The following describes two proteins that form a bound complex.

Sequence of the first protein:
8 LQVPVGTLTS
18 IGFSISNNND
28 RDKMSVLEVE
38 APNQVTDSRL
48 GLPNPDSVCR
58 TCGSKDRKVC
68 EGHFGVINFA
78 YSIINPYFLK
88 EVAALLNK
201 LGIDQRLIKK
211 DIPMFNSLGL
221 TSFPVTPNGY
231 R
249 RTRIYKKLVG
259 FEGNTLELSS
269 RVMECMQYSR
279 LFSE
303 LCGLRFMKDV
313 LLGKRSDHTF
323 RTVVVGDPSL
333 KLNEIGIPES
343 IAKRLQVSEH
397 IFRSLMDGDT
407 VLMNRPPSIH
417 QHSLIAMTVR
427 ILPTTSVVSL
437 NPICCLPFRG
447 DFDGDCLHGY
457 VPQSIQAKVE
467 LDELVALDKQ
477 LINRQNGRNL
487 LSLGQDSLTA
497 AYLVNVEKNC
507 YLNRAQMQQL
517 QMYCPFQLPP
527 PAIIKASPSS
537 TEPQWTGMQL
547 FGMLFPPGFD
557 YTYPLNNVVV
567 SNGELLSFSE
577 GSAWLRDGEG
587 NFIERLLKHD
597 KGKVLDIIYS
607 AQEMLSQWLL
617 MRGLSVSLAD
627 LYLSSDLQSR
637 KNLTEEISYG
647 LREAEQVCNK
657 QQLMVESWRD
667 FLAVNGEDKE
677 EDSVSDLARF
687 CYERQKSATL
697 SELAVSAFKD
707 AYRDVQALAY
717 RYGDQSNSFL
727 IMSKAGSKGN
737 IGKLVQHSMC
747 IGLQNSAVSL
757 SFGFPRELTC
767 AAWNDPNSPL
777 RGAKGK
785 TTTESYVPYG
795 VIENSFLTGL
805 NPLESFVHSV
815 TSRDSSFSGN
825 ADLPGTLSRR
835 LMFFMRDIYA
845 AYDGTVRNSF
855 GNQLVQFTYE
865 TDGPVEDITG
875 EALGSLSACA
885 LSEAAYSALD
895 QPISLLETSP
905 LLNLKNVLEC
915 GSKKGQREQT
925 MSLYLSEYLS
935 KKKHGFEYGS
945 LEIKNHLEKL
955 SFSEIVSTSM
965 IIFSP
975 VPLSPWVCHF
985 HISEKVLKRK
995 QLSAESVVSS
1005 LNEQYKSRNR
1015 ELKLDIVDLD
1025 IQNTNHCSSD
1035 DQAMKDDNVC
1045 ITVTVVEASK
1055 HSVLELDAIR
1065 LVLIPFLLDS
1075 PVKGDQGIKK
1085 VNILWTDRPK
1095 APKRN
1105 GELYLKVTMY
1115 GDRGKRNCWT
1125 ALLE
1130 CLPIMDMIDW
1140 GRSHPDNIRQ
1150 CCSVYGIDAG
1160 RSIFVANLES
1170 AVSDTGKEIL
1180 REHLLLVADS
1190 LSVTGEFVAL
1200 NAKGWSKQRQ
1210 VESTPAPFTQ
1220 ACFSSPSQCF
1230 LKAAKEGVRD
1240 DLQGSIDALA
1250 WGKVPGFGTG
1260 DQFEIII

Sequence of the second protein:
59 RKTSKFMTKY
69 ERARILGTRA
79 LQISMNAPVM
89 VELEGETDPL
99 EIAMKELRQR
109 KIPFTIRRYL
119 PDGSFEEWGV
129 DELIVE

Interface contacts:
Residue Y846 in the first protein interacts with residue T61 in the second protein (closest heavy-atom distance 4.3 Å).
Residue E1263 in the first protein interacts with residue E69 in the second protein (closest heavy-atom distance 3.8 Å).
Residue Q1261 in the first protein interacts with residue Y117 in the second protein (closest heavy-atom distance 4.2 Å).
Residue T1258 in the first protein contacts residue R72 in the second protein (closest heavy-atom distance 3.7 Å).
Residue I1266 in the first protein contacts residue T113 in the second protein (closest heavy-atom distance 4.3 Å).
Residue L470 in the first protein is in contact with residue Y68 in the second protein (closest heavy-atom distance 3.7 Å).
Residue E1263 in the first protein contacts residue T113 in the second protein (closest heavy-atom distance 3.4 Å).
Residue D1260 in the first protein is in contact with residue R115 in the second protein (closest heavy-atom distance 4.2 Å).
Residue E1263 in the first protein interacts with residue I73 in the second protein (closest heavy-atom distance 3.6 Å).
Residue I1265 in the first protein interacts with residue R115 in the second protein (closest heavy-atom distance 3.9 Å).
Residue Y846 in the first protein contacts residue Y117 in the second protein (closest heavy-atom distance 3.3 Å).
Residue I1266 in the first protein contacts residue P111 in the second protein (closest heavy-atom distance 4.0 Å).
Residue V465 in the first protein contacts residue A71 in the second protein (closest heavy-atom distance 4.0 Å).
Residue H352 in the first protein is in contact with residue M83 in the second protein (closest heavy-atom distance 3.6 Å).
Residue G1259 in the first protein contacts residue R72 in the second protein (closest heavy-atom distance 3.9 Å).
Residue V465 in the first protein interacts with residue L98 in the second protein (closest heavy-atom distance 3.8 Å).
Residue Q462 in the first protein is in contact with residue G75 in the second protein (closest heavy-atom distance 4.0 Å).
Residue E469 in the first protein interacts with residue R70 in the second protein (closest heavy-atom distance 3.1 Å).
Residue Q462 in the first protein interacts with residue T76 in the second protein (closest heavy-atom distance 4.4 Å).
Residue I461 in the first protein interacts with residue L79 in the second protein (closest heavy-atom distance 4.0 Å).
Residue L470 in the first protein is in contact with residue A71 in the second protein (closest heavy-atom distance 4.2 Å).
Residue G874 in the first protein contacts residue Y68 in the second protein (closest heavy-atom distance 3.5 Å).
Residue E1263 in the first protein contacts residue R72 in the second protein (closest heavy-atom distance 3.3 Å).
Residue I461 in the first protein contacts residue S82 in the second protein (closest heavy-atom distance 3.4 Å).
Residue Q462 in the first protein interacts with residue L79 in the second protein (closest heavy-atom distance 4.2 Å).
Residue Y843 in the first protein is in contact with residue P119 in the second protein (closest heavy-atom distance 4.2 Å).
Residue Q1261 in the first protein is in contact with residue R72 in the second protein (closest heavy-atom distance 2.9 Å).
Residue Q462 in the first protein interacts with residue R72 in the second protein (closest heavy-atom distance 4.4 Å).
Residue E1263 in the first protein contacts residue I114 in the second protein (closest heavy-atom distance 4.0 Å).
Residue E875 in the first protein contacts residue Y68 in the second protein (closest heavy-atom distance 3.4 Å).
Residue H352 in the first protein contacts residue S82 in the second protein (closest heavy-atom distance 4.1 Å).
Residue F1262 in the first protein interacts with residue Y117 in the second protein (closest heavy-atom distance 4.0 Å).
Residue V465 in the first protein is in contact with residue A78 in the second protein (closest heavy-atom distance 3.8 Å).
Residue D1260 in the first protein is in contact with residue R116 in the second protein (closest heavy-atom distance 4.2 Å).
Residue Y846 in the first protein contacts residue R116 in the second protein (closest heavy-atom distance 3.7 Å).
Residue T873 in the first protein interacts with residue T66 in the second protein (closest heavy-atom distance 3.8 Å).
Residue Q1261 in the first protein contacts residue E69 in the second protein (closest heavy-atom distance 3.7 Å).
Residue E469 in the first protein contacts residue A71 in the second protein (closest heavy-atom distance 4.3 Å).
Residue R851 in the first protein contacts residue P119 in the second protein (closest heavy-atom distance 3.4 Å).
Residue Y846 in the first protein contacts residue S62 in the second protein (closest heavy-atom distance 4.2 Å).
Residue L470 in the first protein contacts residue K67 in the second protein (closest heavy-atom distance 3.9 Å).
Residue E1263 in the first protein is in contact with residue F112 in the second protein (closest heavy-atom distance 4.5 Å).
Residue I1265 in the first protein is in contact with residue T113 in the second protein (closest heavy-atom distance 2.5 Å).
Residue F1262 in the first protein is in contact with residue T113 in the second protein (closest heavy-atom distance 3.2 Å).
Residue N856 in the first protein contacts residue P119 in the second protein (closest heavy-atom distance 3.8 Å).
Residue Q1261 in the first protein interacts with residue Y68 in the second protein (closest heavy-atom distance 3.9 Å).
Residue V465 in the first protein contacts residue G75 in the second protein (closest heavy-atom distance 3.5 Å).
Residue F1262 in the first protein is in contact with residue R115 in the second protein (closest heavy-atom distance 2.9 Å).
Residue A845 in the first protein interacts with residue P119 in the second protein (closest heavy-atom distance 3.8 Å).
Residue F1262 in the first protein contacts residue I114 in the second protein (closest heavy-atom distance 3.7 Å).
Residue Q1261 in the first protein is in contact with residue I114 in the second protein (closest heavy-atom distance 4.1 Å).
Residue D1260 in the first protein interacts with residue Y117 in the second protein (closest heavy-atom distance 3.3 Å).
Residue Y846 in the first protein interacts with residue L118 in the second protein (closest heavy-atom distance 4.2 Å).
Residue T873 in the first protein contacts residue S62 in the second protein (closest heavy-atom distance 4.3 Å).
Residue G1257 in the first protein interacts with residue Y68 in the second protein (closest heavy-atom distance 3.3 Å).
Residue Q1261 in the first protein is in contact with residue R115 in the second protein (closest heavy-atom distance 3.4 Å).
Residue V465 in the first protein interacts with residue L74 in the second protein (closest heavy-atom distance 3.7 Å).
Residue I461 in the first protein interacts with residue A78 in the second protein (closest heavy-atom distance 4.0 Å).
Residue E466 in the first protein interacts with residue A71 in the second protein (closest heavy-atom distance 3.8 Å).
Residue E469 in the first protein contacts residue L74 in the second protein (closest heavy-atom distance 3.9 Å).